Residue-level contacts at the interface:
Residue L233 in chain A interacts with residue G218 in chain B (closest heavy-atom distance 3.3 Å).
Residue Q285 in chain A contacts residue F206 in chain B (closest heavy-atom distance 3.5 Å).
Residue G218 in chain A contacts residue Q234 in chain B (closest heavy-atom distance 2.9 Å).
Residue E261 in chain A is in contact with residue T199 in chain B (closest heavy-atom distance 3.3 Å).
Residue V189 in chain A contacts residue V163 in chain B (closest heavy-atom distance 3.4 Å).
Residue Q234 in chain A interacts with residue G218 in chain B (closest heavy-atom distance 2.9 Å).
Residue G220 in chain A is in contact with residue R232 in chain B (closest heavy-atom distance 2.9 Å).
Residue Q188 in chain A is in contact with residue L266 in chain B (closest heavy-atom distance 3.6 Å).
Residue N30 in chain A interacts with residue I57 in chain B (closest heavy-atom distance 3.2 Å).
Residue R39 in chain A contacts residue R56 in chain B (closest heavy-atom distance 3.4 Å).
Residue A222 in chain A is in contact with residue Q234 in chain B (closest heavy-atom distance 3.0 Å).
Residue K209 in chain A contacts residue L247 in chain B (closest heavy-atom distance 3.4 Å).
Residue Q234 in chain A is in contact with residue E216 in chain B (closest heavy-atom distance 3.5 Å).
Residue R53 in chain A is in contact with residue E246 in chain B (closest heavy-atom distance 3.3 Å).
Residue E216 in chain A contacts residue Q234 in chain B (closest heavy-atom distance 3.5 Å).
Residue T199 in chain A contacts residue E261 in chain B (closest heavy-atom distance 3.3 Å).
Residue F206 in chain A interacts with residue A286 in chain B (closest heavy-atom distance 3.5 Å).
Residue A286 in chain A is in contact with residue F206 in chain B (closest heavy-atom distance 3.5 Å).
Residue F173 in chain A interacts with residue L183 in chain B (closest heavy-atom distance 3.3 Å).
Residue R53 in chain A interacts with residue Y281 in chain B (closest heavy-atom distance 3.2 Å).
Residue M203 in chain A is in contact with residue Y289 in chain B (closest heavy-atom distance 3.5 Å).
Residue Q234 in chain A contacts residue A222 in chain B (closest heavy-atom distance 3.0 Å).
Residue V176 in chain A interacts with residue A180 in chain B (closest heavy-atom distance 3.5 Å).
Residue G218 in chain A interacts with residue L233 in chain B (closest heavy-atom distance 3.3 Å).
Residue F206 in chain A interacts with residue H283 in chain B (closest heavy-atom distance 3.1 Å).
Residue T199 in chain A contacts residue G258 in chain B (closest heavy-atom distance 3.5 Å).
Residue H283 in chain A is in contact with residue F206 in chain B (closest heavy-atom distance 3.1 Å).
Residue A222 in chain A is in contact with residue R232 in chain B (closest heavy-atom distance 3.3 Å).
Residue Y281 in chain A contacts residue R53 in chain B (closest heavy-atom distance 3.2 Å).
Residue S230 in chain A interacts with residue R232 in chain B (closest heavy-atom distance 3.3 Å).
Residue L183 in chain A is in contact with residue F173 in chain B (closest heavy-atom distance 3.3 Å).
Residue R232 in chain A is in contact with residue G220 in chain B (closest heavy-atom distance 2.9 Å).
Residue R232 in chain A interacts with residue F219 in chain B (closest heavy-atom distance 3.2 Å).
Residue L231 in chain A is in contact with residue F221 in chain B (closest heavy-atom distance 3.4 Å).
Residue N30 in chain A interacts with residue P58 in chain B (closest heavy-atom distance 3.2 Å).
Residue A254 in chain A interacts with residue A200 in chain B (closest heavy-atom distance 3.5 Å).
Residue R232 in chain A is in contact with residue S230 in chain B (closest heavy-atom distance 3.3 Å).
Residue I57 in chain A contacts residue N30 in chain B (closest heavy-atom distance 3.2 Å).
Residue E216 in chain A interacts with residue Y235 in chain B (closest heavy-atom distance 3.0 Å).
Residue Y289 in chain A interacts with residue M203 in chain B (closest heavy-atom distance 3.5 Å).
Residue A180 in chain A contacts residue V176 in chain B (closest heavy-atom distance 3.5 Å).
Residue V176 in chain A is in contact with residue V176 in chain B (closest heavy-atom distance 3.5 Å).
Residue F221 in chain A contacts residue F173 in chain B (closest heavy-atom distance 3.5 Å).
Residue I217 in chain A is in contact with residue Q234 in chain B (closest heavy-atom distance 3.3 Å).
Residue G258 in chain A interacts with residue T199 in chain B (closest heavy-atom distance 3.5 Å).
Residue F173 in chain A interacts with residue F221 in chain B (closest heavy-atom distance 3.5 Å).
Residue E246 in chain A contacts residue R53 in chain B (closest heavy-atom distance 3.3 Å).
Residue Y235 in chain A is in contact with residue E216 in chain B (closest heavy-atom distance 3.0 Å).
Residue Q234 in chain A interacts with residue I217 in chain B (closest heavy-atom distance 3.3 Å).
Residue N172 in chain A is in contact with residue L183 in chain B (closest heavy-atom distance 3.3 Å).
Residue F219 in chain A interacts with residue R232 in chain B (closest heavy-atom distance 3.2 Å).
Residue R232 in chain A interacts with residue A222 in chain B (closest heavy-atom distance 3.3 Å).
Residue L247 in chain A contacts residue K209 in chain B (closest heavy-atom distance 3.4 Å).
Residue P58 in chain A interacts with residue N30 in chain B (closest heavy-atom distance 3.2 Å).
Residue L183 in chain A interacts with residue N172 in chain B (closest heavy-atom distance 3.3 Å).
Residue F206 in chain A interacts with residue Q285 in chain B (closest heavy-atom distance 3.5 Å).
Residue F221 in chain A interacts with residue L231 in chain B (closest heavy-atom distance 3.4 Å).
Residue R56 in chain A contacts residue R39 in chain B (closest heavy-atom distance 3.4 Å).
Residue V163 in chain A is in contact with residue V189 in chain B (closest heavy-atom distance 3.4 Å).
Residue A200 in chain A contacts residue A254 in chain B (closest heavy-atom distance 3.5 Å).

The following describes two proteins that form a bound complex.

Sequence of chain B:
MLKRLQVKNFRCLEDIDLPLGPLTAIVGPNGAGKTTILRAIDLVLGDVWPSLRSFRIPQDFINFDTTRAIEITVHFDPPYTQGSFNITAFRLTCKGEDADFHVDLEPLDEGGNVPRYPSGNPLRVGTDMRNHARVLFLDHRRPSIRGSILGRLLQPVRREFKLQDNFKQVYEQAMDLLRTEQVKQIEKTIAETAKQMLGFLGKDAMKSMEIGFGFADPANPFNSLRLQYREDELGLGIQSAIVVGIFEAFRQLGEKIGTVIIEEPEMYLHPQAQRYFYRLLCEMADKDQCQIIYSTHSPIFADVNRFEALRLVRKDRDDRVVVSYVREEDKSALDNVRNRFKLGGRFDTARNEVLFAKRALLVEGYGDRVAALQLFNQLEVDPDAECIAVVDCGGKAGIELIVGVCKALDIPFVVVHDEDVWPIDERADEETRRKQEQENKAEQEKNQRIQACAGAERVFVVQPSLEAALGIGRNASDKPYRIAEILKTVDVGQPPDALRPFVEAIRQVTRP

Sequence of chain A:
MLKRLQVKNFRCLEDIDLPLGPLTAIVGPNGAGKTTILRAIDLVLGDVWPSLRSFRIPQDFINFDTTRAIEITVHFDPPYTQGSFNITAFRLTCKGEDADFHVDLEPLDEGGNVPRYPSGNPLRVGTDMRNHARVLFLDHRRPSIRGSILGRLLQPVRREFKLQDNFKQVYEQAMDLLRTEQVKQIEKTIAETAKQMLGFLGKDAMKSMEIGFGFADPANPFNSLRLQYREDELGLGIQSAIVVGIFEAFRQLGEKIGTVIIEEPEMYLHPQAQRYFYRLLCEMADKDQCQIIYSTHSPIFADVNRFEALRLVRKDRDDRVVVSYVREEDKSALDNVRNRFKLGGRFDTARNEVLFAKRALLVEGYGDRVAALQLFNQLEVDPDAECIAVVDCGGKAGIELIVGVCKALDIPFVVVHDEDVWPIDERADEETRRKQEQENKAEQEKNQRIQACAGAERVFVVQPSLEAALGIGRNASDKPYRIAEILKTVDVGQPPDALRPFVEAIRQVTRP